Sequence of protein 1:
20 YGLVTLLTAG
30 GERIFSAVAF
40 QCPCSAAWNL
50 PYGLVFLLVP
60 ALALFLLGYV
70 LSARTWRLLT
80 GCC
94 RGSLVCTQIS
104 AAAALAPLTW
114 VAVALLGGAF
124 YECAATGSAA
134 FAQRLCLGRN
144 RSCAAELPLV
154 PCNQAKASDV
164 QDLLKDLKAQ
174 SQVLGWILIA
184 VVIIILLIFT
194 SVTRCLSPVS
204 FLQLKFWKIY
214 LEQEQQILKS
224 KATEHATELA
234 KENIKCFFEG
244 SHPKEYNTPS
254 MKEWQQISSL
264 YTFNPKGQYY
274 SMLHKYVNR

These two protein chains interact to form a complex.

Interface contacts:
Residue F241 in protein 1 contacts residue L221 in protein 2 (closest heavy-atom distance 3.9 Å).
Residue W47 in protein 1 is in contact with residue A172 in protein 2 (closest heavy-atom distance 3.5 Å).
Residue R32 in protein 1 interacts with residue F123 in protein 2 (closest heavy-atom distance 3.9 Å).
Residue G80 in protein 1 contacts residue C198 in protein 2 (closest heavy-atom distance 3.4 Å).
Residue N236 in protein 1 contacts residue V280 in protein 2 (closest heavy-atom distance 3.9 Å).
Residue W75 in protein 1 is in contact with residue R197 in protein 2 (closest heavy-atom distance 3.5 Å).
Residue K234 in protein 1 interacts with residue K224 in protein 2 (closest heavy-atom distance 3.8 Å).
Residue T79 in protein 1 is in contact with residue F204 in protein 2 (closest heavy-atom distance 3.6 Å).
Residue S261 in protein 1 is in contact with residue L205 in protein 2 (closest heavy-atom distance 3.8 Å).
Residue C81 in protein 1 contacts residue C198 in protein 2 (closest heavy-atom distance 2.6 Å).
Residue V58 in protein 1 is in contact with residue W179 in protein 2 (closest heavy-atom distance 3.5 Å).
Residue A225 in protein 1 contacts residue F209 in protein 2 (closest heavy-atom distance 3.8 Å).
Residue W47 in protein 1 is in contact with residue Q173 in protein 2 (closest heavy-atom distance 3.2 Å).
Residue P246 in protein 1 is in contact with residue V280 in protein 2 (closest heavy-atom distance 3.0 Å).
Residue F241 in protein 1 interacts with residue K224 in protein 2 (closest heavy-atom distance 3.7 Å).
Residue C82 in protein 1 interacts with residue C198 in protein 2 (closest heavy-atom distance 3.3 Å).
Residue E242 in protein 1 contacts residue N250 in protein 2 (closest heavy-atom distance 3.8 Å).
Residue W47 in protein 1 is in contact with residue D169 in protein 2 (closest heavy-atom distance 3.4 Å).
Residue V69 in protein 1 contacts residue L190 in protein 2 (closest heavy-atom distance 3.6 Å).
Residue A229 in protein 1 is in contact with residue F209 in protein 2 (closest heavy-atom distance 3.9 Å).
Residue A229 in protein 1 is in contact with residue Y213 in protein 2 (closest heavy-atom distance 3.6 Å).
Residue P42 in protein 1 interacts with residue A172 in protein 2 (closest heavy-atom distance 3.4 Å).
Residue T230 in protein 1 contacts residue Q216 in protein 2 (closest heavy-atom distance 3.2 Å).
Residue F55 in protein 1 contacts residue W179 in protein 2 (closest heavy-atom distance 3.0 Å).
Residue Q258 in protein 1 interacts with residue S203 in protein 2 (closest heavy-atom distance 3.7 Å).
Residue V58 in protein 1 contacts residue A183 in protein 2 (closest heavy-atom distance 3.6 Å).
Residue I260 in protein 1 is in contact with residue L205 in protein 2 (closest heavy-atom distance 3.7 Å).
Residue W257 in protein 1 contacts residue L205 in protein 2 (closest heavy-atom distance 3.2 Å).
Residue A36 in protein 1 is in contact with residue G120 in protein 2 (closest heavy-atom distance 3.5 Å).
Residue L65 in protein 1 contacts residue L190 in protein 2 (closest heavy-atom distance 3.4 Å).
Residue A233 in protein 1 is in contact with residue Y213 in protein 2 (closest heavy-atom distance 3.6 Å).
Residue C43 in protein 1 interacts with residue D165 in protein 2 (closest heavy-atom distance 3.9 Å).
Residue F240 in protein 1 interacts with residue I260 in protein 2 (closest heavy-atom distance 3.6 Å).
Residue A36 in protein 1 interacts with residue L119 in protein 2 (closest heavy-atom distance 3.1 Å).
Residue A233 in protein 1 interacts with residue E217 in protein 2 (closest heavy-atom distance 3.9 Å).
Residue P42 in protein 1 contacts residue K168 in protein 2 (closest heavy-atom distance 3.5 Å).
Residue L232 in protein 1 is in contact with residue Y213 in protein 2 (closest heavy-atom distance 3.5 Å).
Residue T79 in protein 1 is in contact with residue R197 in protein 2 (closest heavy-atom distance 3.1 Å).
Residue A38 in protein 1 is in contact with residue Q175 in protein 2 (closest heavy-atom distance 3.7 Å).
Residue W75 in protein 1 is in contact with residue S194 in protein 2 (closest heavy-atom distance 3.9 Å).
Residue I237 in protein 1 is in contact with residue L221 in protein 2 (closest heavy-atom distance 3.5 Å).
Residue I237 in protein 1 contacts residue K224 in protein 2 (closest heavy-atom distance 3.5 Å).
Residue T226 in protein 1 interacts with residue I212 in protein 2 (closest heavy-atom distance 3.7 Å).
Residue P252 in protein 1 interacts with residue Q271 in protein 2 (closest heavy-atom distance 3.5 Å).
Residue F55 in protein 1 interacts with residue Q175 in protein 2 (closest heavy-atom distance 3.2 Å).
Residue L78 in protein 1 interacts with residue C198 in protein 2 (closest heavy-atom distance 3.9 Å).
Residue Y51 in protein 1 is in contact with residue V176 in protein 2 (closest heavy-atom distance 3.6 Å).
Residue L78 in protein 1 contacts residue S194 in protein 2 (closest heavy-atom distance 3.8 Å).
Residue T79 in protein 1 contacts residue V202 in protein 2 (closest heavy-atom distance 3.7 Å).
Residue R32 in protein 1 is in contact with residue V116 in protein 2 (closest heavy-atom distance 3.4 Å).
Residue N236 in protein 1 interacts with residue H277 in protein 2 (closest heavy-atom distance 2.9 Å).
Residue W257 in protein 1 interacts with residue F209 in protein 2 (closest heavy-atom distance 3.8 Å).
Residue Y51 in protein 1 interacts with residue Q175 in protein 2 (closest heavy-atom distance 2.4 Å).
Residue F240 in protein 1 is in contact with residue E256 in protein 2 (closest heavy-atom distance 3.4 Å).
Residue C43 in protein 1 is in contact with residue K168 in protein 2 (closest heavy-atom distance 3.5 Å).
Residue W257 in protein 1 is in contact with residue Q206 in protein 2 (closest heavy-atom distance 3.3 Å).
Residue R76 in protein 1 contacts residue L205 in protein 2 (closest heavy-atom distance 3.8 Å).
Residue K238 in protein 1 contacts residue K224 in protein 2 (closest heavy-atom distance 3.3 Å).
Residue Y51 in protein 1 interacts with residue A172 in protein 2 (closest heavy-atom distance 3.9 Å).
Residue S261 in protein 1 interacts with residue S203 in protein 2 (closest heavy-atom distance 2.6 Å).

Sequence of protein 2:
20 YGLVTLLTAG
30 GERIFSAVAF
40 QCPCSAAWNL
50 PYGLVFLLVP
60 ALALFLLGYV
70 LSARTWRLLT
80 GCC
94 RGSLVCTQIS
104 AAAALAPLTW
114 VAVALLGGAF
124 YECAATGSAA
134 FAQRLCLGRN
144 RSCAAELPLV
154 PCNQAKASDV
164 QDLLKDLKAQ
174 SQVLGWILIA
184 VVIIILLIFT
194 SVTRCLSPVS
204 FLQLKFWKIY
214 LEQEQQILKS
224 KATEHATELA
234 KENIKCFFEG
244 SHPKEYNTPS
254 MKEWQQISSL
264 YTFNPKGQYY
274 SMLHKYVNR